Sequence of the second protein:
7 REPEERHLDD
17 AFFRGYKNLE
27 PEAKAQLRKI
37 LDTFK

The following describes two proteins that form a bound complex.

Sequence of the first protein:
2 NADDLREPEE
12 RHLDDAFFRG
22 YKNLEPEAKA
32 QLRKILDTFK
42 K

Interface contacts:
Residue L25 in the first protein contacts residue L37 in the second protein (closest heavy-atom distance 3.6 Å).
Residue D16 in the first protein interacts with residue F19 in the second protein (closest heavy-atom distance 4.0 Å).
Residue F19 in the first protein is in contact with residue F18 in the second protein (closest heavy-atom distance 4.6 Å).
Residue L37 in the first protein is in contact with residue A17 in the second protein (closest heavy-atom distance 4.6 Å).
Residue I36 in the first protein is in contact with residue L33 in the second protein (closest heavy-atom distance 3.8 Å).
Residue Q32 in the first protein contacts residue F40 in the second protein (closest heavy-atom distance 3.8 Å).
Residue L14 in the first protein is in contact with residue Y22 in the second protein (closest heavy-atom distance 4.7 Å).
Residue F18 in the first protein contacts residue F18 in the second protein (closest heavy-atom distance 3.6 Å).
Residue E11 in the first protein is in contact with residue K30 in the second protein (closest heavy-atom distance 2.7 Å).
Residue K30 in the first protein is in contact with residue D15 in the second protein (closest heavy-atom distance 3.0 Å).
Residue D15 in the first protein is in contact with residue K23 in the second protein (closest heavy-atom distance 4.5 Å).
Residue F40 in the first protein contacts residue L25 in the second protein (closest heavy-atom distance 3.8 Å).
Residue L37 in the first protein interacts with residue Y22 in the second protein (closest heavy-atom distance 3.9 Å).
Residue F18 in the first protein is in contact with residue L37 in the second protein (closest heavy-atom distance 3.4 Å).
Residue F40 in the first protein interacts with residue I36 in the second protein (closest heavy-atom distance 4.1 Å).
Residue K30 in the first protein interacts with residue E11 in the second protein (closest heavy-atom distance 3.5 Å).
Residue K41 in the first protein is in contact with residue L25 in the second protein (closest heavy-atom distance 4.9 Å).
Residue L25 in the first protein is in contact with residue F40 in the second protein (closest heavy-atom distance 3.7 Å).
Residue F19 in the first protein contacts residue F19 in the second protein (closest heavy-atom distance 3.6 Å).
Residue K23 in the first protein contacts residue D15 in the second protein (closest heavy-atom distance 4.5 Å).
Residue Y22 in the first protein contacts residue F18 in the second protein (closest heavy-atom distance 3.3 Å).
Residue D15 in the first protein contacts residue K30 in the second protein (closest heavy-atom distance 2.8 Å).
Residue Y22 in the first protein interacts with residue L14 in the second protein (closest heavy-atom distance 4.1 Å).
Residue D15 in the first protein is in contact with residue F19 in the second protein (closest heavy-atom distance 3.6 Å).
Residue F19 in the first protein is in contact with residue D15 in the second protein (closest heavy-atom distance 3.4 Å).
Residue F18 in the first protein contacts residue L33 in the second protein (closest heavy-atom distance 3.6 Å).
Residue R34 in the first protein contacts residue L14 in the second protein (closest heavy-atom distance 3.9 Å).
Residue L37 in the first protein contacts residue L25 in the second protein (closest heavy-atom distance 3.8 Å).
Residue D15 in the first protein contacts residue R34 in the second protein (closest heavy-atom distance 4.0 Å).
Residue R7 in the first protein is in contact with residue K30 in the second protein (closest heavy-atom distance 4.1 Å).
Residue G21 in the first protein is in contact with residue K41 in the second protein (closest heavy-atom distance 4.1 Å).
Residue D15 in the first protein contacts residue Y22 in the second protein (closest heavy-atom distance 2.7 Å).
Residue L33 in the first protein interacts with residue F40 in the second protein (closest heavy-atom distance 4.1 Å).
Residue L25 in the first protein is in contact with residue K41 in the second protein (closest heavy-atom distance 4.2 Å).
Residue I36 in the first protein interacts with residue F40 in the second protein (closest heavy-atom distance 4.0 Å).
Residue F18 in the first protein is in contact with residue F19 in the second protein (closest heavy-atom distance 4.5 Å).
Residue F18 in the first protein contacts residue Y22 in the second protein (closest heavy-atom distance 3.3 Å).
Residue L37 in the first protein contacts residue F18 in the second protein (closest heavy-atom distance 3.4 Å).
Residue L37 in the first protein is in contact with residue L33 in the second protein (closest heavy-atom distance 3.5 Å).
Residue I36 in the first protein contacts residue I36 in the second protein (closest heavy-atom distance 4.2 Å).
Residue G21 in the first protein contacts residue L37 in the second protein (closest heavy-atom distance 4.0 Å).
Residue F19 in the first protein is in contact with residue D16 in the second protein (closest heavy-atom distance 4.3 Å).
Residue Y22 in the first protein is in contact with residue L37 in the second protein (closest heavy-atom distance 4.0 Å).
Residue F40 in the first protein interacts with residue L33 in the second protein (closest heavy-atom distance 4.1 Å).
Residue R7 in the first protein is in contact with residue K23 in the second protein (closest heavy-atom distance 3.9 Å).
Residue R34 in the first protein interacts with residue F18 in the second protein (closest heavy-atom distance 3.8 Å).
Residue K41 in the first protein interacts with residue G21 in the second protein (closest heavy-atom distance 4.9 Å).
Residue L33 in the first protein interacts with residue I36 in the second protein (closest heavy-atom distance 4.1 Å).
Residue L37 in the first protein is in contact with residue G21 in the second protein (closest heavy-atom distance 4.2 Å).
Residue F40 in the first protein interacts with residue A29 in the second protein (closest heavy-atom distance 4.0 Å).
Residue L33 in the first protein is in contact with residue L33 in the second protein (closest heavy-atom distance 4.5 Å).
Residue A29 in the first protein interacts with residue F40 in the second protein (closest heavy-atom distance 3.9 Å).
Residue Y22 in the first protein interacts with residue D15 in the second protein (closest heavy-atom distance 2.8 Å).
Residue A17 in the first protein contacts residue K41 in the second protein (closest heavy-atom distance 5.0 Å).
Residue L33 in the first protein contacts residue L37 in the second protein (closest heavy-atom distance 3.6 Å).
Residue F18 in the first protein interacts with residue R34 in the second protein (closest heavy-atom distance 3.6 Å).
Residue R34 in the first protein contacts residue D15 in the second protein (closest heavy-atom distance 3.7 Å).
Residue F40 in the first protein is in contact with residue Q32 in the second protein (closest heavy-atom distance 4.1 Å).
Residue L33 in the first protein contacts residue F18 in the second protein (closest heavy-atom distance 3.6 Å).
Residue L14 in the first protein interacts with residue R34 in the second protein (closest heavy-atom distance 4.3 Å).